The following describes two proteins that form a bound complex.

Sequence of chain A:
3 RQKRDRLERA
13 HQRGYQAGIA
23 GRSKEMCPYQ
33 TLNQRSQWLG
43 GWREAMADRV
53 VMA

Sequence of chain B:
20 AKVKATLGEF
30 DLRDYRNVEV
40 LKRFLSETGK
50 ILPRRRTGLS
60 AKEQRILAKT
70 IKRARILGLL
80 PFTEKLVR

Residue-level contacts at the interface:
Residue R54 in chain B contacts residue A49 in chain A (closest heavy-atom distance 3.9 Å).
Residue R54 in chain B interacts with residue V52 in chain A (closest heavy-atom distance 4.5 Å).